The following describes two proteins that form a bound complex.

Interface contacts:
Residue V621 in the second protein contacts residue I126 in the first protein (closest heavy-atom distance 4.8 Å).
Residue K602 in the second protein contacts residue L305 in the first protein (closest heavy-atom distance 4.5 Å).
Residue V621 in the second protein interacts with residue S127 in the first protein (closest heavy-atom distance 4.5 Å).
Residue K620 in the second protein interacts with residue S127 in the first protein (closest heavy-atom distance 4.1 Å).

Sequence of the first protein:
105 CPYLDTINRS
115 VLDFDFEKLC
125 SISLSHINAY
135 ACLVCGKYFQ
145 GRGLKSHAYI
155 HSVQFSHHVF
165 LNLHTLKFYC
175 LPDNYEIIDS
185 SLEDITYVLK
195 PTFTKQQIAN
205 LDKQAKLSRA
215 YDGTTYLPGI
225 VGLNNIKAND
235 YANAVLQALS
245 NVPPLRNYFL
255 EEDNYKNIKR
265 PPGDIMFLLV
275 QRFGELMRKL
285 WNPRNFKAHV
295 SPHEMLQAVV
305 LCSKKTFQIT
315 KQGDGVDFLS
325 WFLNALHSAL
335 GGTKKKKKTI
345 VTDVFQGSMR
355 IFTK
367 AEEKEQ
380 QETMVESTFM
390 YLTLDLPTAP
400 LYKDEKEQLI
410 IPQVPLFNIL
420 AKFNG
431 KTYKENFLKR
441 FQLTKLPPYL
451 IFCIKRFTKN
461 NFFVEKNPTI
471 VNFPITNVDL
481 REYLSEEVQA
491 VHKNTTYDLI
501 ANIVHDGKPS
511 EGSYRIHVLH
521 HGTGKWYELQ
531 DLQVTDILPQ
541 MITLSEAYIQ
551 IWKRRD

Sequence of the second protein:
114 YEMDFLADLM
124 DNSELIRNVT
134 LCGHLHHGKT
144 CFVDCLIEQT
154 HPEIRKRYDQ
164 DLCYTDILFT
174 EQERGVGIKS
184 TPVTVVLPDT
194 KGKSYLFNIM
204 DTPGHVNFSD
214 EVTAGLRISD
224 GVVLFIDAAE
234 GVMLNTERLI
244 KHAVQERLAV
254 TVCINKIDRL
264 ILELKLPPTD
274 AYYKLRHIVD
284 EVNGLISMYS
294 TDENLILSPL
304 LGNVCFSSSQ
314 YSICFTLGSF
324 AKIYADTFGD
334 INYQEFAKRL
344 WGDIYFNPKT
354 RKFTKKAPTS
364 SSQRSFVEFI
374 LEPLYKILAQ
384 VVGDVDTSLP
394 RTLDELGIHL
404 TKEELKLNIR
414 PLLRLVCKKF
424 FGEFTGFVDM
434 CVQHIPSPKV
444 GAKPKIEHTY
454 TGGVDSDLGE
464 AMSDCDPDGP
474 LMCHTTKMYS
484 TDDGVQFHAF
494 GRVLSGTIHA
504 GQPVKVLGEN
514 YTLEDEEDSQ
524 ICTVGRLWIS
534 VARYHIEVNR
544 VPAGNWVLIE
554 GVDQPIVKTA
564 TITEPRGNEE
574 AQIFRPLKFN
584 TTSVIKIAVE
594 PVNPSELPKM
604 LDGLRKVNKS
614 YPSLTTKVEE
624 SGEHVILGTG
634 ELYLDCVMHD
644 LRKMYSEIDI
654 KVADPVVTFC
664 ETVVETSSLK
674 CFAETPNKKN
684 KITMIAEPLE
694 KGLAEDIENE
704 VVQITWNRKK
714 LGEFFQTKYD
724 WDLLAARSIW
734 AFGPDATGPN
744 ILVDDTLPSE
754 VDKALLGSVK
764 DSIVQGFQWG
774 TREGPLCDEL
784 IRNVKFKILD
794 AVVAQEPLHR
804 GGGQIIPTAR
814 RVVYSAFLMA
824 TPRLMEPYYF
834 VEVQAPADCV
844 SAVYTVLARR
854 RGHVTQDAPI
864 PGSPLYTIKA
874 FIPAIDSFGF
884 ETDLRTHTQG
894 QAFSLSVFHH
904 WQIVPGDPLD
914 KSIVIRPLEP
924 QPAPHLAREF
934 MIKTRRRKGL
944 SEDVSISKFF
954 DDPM